Sequence of chain B:
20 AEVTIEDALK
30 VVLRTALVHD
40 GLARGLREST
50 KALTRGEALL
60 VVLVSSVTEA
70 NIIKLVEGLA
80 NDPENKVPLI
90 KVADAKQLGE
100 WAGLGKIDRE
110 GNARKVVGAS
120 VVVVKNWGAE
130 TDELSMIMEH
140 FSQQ

Interface contacts:
Residue D39 in chain B is in contact with residue K5 in chain A (closest heavy-atom distance 4.8 Å).
Residue V37 in chain B contacts residue N81 in chain A (closest heavy-atom distance 3.2 Å).

Sequence of chain A:
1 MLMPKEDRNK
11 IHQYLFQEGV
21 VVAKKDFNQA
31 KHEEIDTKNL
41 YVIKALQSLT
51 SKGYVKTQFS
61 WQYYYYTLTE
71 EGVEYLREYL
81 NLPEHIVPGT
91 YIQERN

This data describes a binding interaction between two proteins.